The following describes two proteins that form a bound complex.

Residue-level contacts at the interface:
Residue Y166 in chain B contacts residue R76 in chain A (closest heavy-atom distance 3.9 Å).
Residue G70 in chain B contacts residue E63 in chain A (closest heavy-atom distance 2.8 Å).
Residue V67 in chain B interacts with residue F59 in chain A (closest heavy-atom distance 3.2 Å).
Residue K225 in chain B is in contact with residue R80 in chain A (closest heavy-atom distance 3.8 Å).
Residue I220 in chain B contacts residue F79 in chain A (closest heavy-atom distance 2.8 Å).
Residue L213 in chain B is in contact with residue L73 in chain A (closest heavy-atom distance 3.1 Å).
Residue L229 in chain B interacts with residue S78 in chain A (closest heavy-atom distance 3.4 Å).
Residue R74 in chain B interacts with residue Q64 in chain A (closest heavy-atom distance 3.7 Å).
Residue P71 in chain B interacts with residue F66 in chain A (closest heavy-atom distance 3.6 Å).
Residue G191 in chain B interacts with residue L89 in chain A (closest heavy-atom distance 3.5 Å).
Residue G191 in chain B interacts with residue R76 in chain A (closest heavy-atom distance 2.4 Å).
Residue V232 in chain B interacts with residue R76 in chain A (closest heavy-atom distance 3.8 Å).
Residue G224 in chain B is in contact with residue F79 in chain A (closest heavy-atom distance 3.2 Å).
Residue V67 in chain B interacts with residue I61 in chain A (closest heavy-atom distance 3.8 Å).
Residue V65 in chain B interacts with residue F59 in chain A (closest heavy-atom distance 2.9 Å).
Residue E230 in chain B interacts with residue M77 in chain A (closest heavy-atom distance 3.7 Å).
Residue K244 in chain B contacts residue F82 in chain A (closest heavy-atom distance 3.4 Å).
Residue R66 in chain B is in contact with residue F59 in chain A (closest heavy-atom distance 3.5 Å).
Residue L229 in chain B contacts residue F79 in chain A (closest heavy-atom distance 3.2 Å).
Residue R75 in chain B interacts with residue E62 in chain A (closest heavy-atom distance 3.3 Å).
Residue R210 in chain B interacts with residue L72 in chain A (closest heavy-atom distance 3.8 Å).
Residue L213 in chain B is in contact with residue L72 in chain A (closest heavy-atom distance 3.8 Å).
Residue Y166 in chain B is in contact with residue G75 in chain A (closest heavy-atom distance 3.5 Å).
Residue R64 in chain B interacts with residue F59 in chain A (closest heavy-atom distance 3.2 Å).
Residue M235 in chain B contacts residue L72 in chain A (closest heavy-atom distance 3.5 Å).
Residue I231 in chain B interacts with residue G75 in chain A (closest heavy-atom distance 3.8 Å).
Residue E230 in chain B is in contact with residue F82 in chain A (closest heavy-atom distance 3.5 Å).
Residue L229 in chain B is in contact with residue F82 in chain A (closest heavy-atom distance 3.1 Å).
Residue F233 in chain B is in contact with residue G75 in chain A (closest heavy-atom distance 3.7 Å).
Residue K91 in chain B is in contact with residue L68 in chain A (closest heavy-atom distance 3.4 Å).
Residue P215 in chain B contacts residue L73 in chain A (closest heavy-atom distance 3.9 Å).
Residue C69 in chain B contacts residue I61 in chain A (closest heavy-atom distance 2.7 Å).
Residue V68 in chain B contacts residue I61 in chain A (closest heavy-atom distance 3.4 Å).
Residue I220 in chain B contacts residue M77 in chain A (closest heavy-atom distance 3.4 Å).
Residue R66 in chain B interacts with residue I61 in chain A (closest heavy-atom distance 3.1 Å).
Residue P228 in chain B interacts with residue F82 in chain A (closest heavy-atom distance 3.5 Å).
Residue R75 in chain B interacts with residue I60 in chain A (closest heavy-atom distance 3.2 Å).
Residue W103 in chain B is in contact with residue C69 in chain A (closest heavy-atom distance 3.2 Å).
Residue R210 in chain B interacts with residue E70 in chain A (closest heavy-atom distance 3.6 Å).
Residue D117 in chain B contacts residue L67 in chain A (closest heavy-atom distance 3.6 Å).
Residue V114 in chain B contacts residue Q64 in chain A (closest heavy-atom distance 3.4 Å).
Residue R210 in chain B is in contact with residue F66 in chain A (closest heavy-atom distance 3.1 Å).
Residue P228 in chain B contacts residue R80 in chain A (closest heavy-atom distance 3.6 Å).
Residue G224 in chain B contacts residue R80 in chain A (closest heavy-atom distance 2.7 Å).
Residue C69 in chain B interacts with residue E62 in chain A (closest heavy-atom distance 3.9 Å).
Residue N190 in chain B contacts residue Y74 in chain A (closest heavy-atom distance 2.0 Å).
Residue I231 in chain B is in contact with residue R76 in chain A (closest heavy-atom distance 3.6 Å).
Residue P71 in chain B contacts residue Q64 in chain A (closest heavy-atom distance 2.9 Å).
Residue K91 in chain B contacts residue C69 in chain A (closest heavy-atom distance 3.0 Å).
Residue G191 in chain B interacts with residue Y74 in chain A (closest heavy-atom distance 3.3 Å).
Residue P71 in chain B contacts residue E63 in chain A (closest heavy-atom distance 3.2 Å).
Residue I231 in chain B is in contact with residue M77 in chain A (closest heavy-atom distance 3.2 Å).
Residue V68 in chain B contacts residue E63 in chain A (closest heavy-atom distance 3.3 Å).
Residue A243 in chain B interacts with residue F82 in chain A (closest heavy-atom distance 3.4 Å).
Residue V67 in chain B interacts with residue I60 in chain A (closest heavy-atom distance 3.5 Å).
Residue N190 in chain B interacts with residue M93 in chain A (closest heavy-atom distance 3.1 Å).
Residue C69 in chain B interacts with residue E63 in chain A (closest heavy-atom distance 2.9 Å).
Residue G116 in chain B is in contact with residue L67 in chain A (closest heavy-atom distance 3.0 Å).
Residue P228 in chain B interacts with residue F79 in chain A (closest heavy-atom distance 3.4 Å).
Residue R74 in chain B is in contact with residue E62 in chain A (closest heavy-atom distance 2.5 Å).

Sequence of chain A:
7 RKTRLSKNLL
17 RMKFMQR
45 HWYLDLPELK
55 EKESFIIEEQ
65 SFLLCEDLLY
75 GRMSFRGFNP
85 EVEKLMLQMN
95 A

Sequence of chain B:
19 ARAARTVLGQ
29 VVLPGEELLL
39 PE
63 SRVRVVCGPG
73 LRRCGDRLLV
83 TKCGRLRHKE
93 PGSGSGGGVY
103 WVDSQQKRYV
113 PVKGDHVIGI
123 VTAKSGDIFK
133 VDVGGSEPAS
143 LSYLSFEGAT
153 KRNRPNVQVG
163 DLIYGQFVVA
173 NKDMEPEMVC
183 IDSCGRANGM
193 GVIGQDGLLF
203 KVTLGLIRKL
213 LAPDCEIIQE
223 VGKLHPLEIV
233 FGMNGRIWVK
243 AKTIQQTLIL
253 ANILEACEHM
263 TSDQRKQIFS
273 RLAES